The following describes two proteins that form a bound complex.

Sequence of the first protein:
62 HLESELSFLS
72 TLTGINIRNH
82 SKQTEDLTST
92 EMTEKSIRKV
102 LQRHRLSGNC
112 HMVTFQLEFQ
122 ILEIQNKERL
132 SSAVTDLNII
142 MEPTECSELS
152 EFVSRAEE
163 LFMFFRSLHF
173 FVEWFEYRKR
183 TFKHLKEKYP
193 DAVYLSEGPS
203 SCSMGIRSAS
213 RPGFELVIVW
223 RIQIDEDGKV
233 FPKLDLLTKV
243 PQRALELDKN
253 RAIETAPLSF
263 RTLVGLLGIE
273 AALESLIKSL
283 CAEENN

Contacts between the two chains:
Residue V135 in the first protein is in contact with residue G132 in the second protein (closest heavy-atom distance 2.3 Å).
Residue E228 in the first protein interacts with residue L246 in the second protein (closest heavy-atom distance 3.4 Å).
Residue H105 in the first protein contacts residue Q106 in the second protein (closest heavy-atom distance 3.6 Å).
Residue F167 in the first protein interacts with residue T111 in the second protein (closest heavy-atom distance 3.5 Å).
Residue S133 in the first protein is in contact with residue L134 in the second protein (closest heavy-atom distance 2.9 Å).
Residue G75 in the first protein is in contact with residue F110 in the second protein (closest heavy-atom distance 4.0 Å).
Residue R156 in the first protein interacts with residue E131 in the second protein (closest heavy-atom distance 3.3 Å).
Residue L107 in the first protein is in contact with residue F110 in the second protein (closest heavy-atom distance 3.4 Å).
Residue I78 in the first protein is in contact with residue F110 in the second protein (closest heavy-atom distance 3.5 Å).
Residue F167 in the first protein contacts residue F110 in the second protein (closest heavy-atom distance 3.8 Å).
Residue H81 in the first protein contacts residue K102 in the second protein (closest heavy-atom distance 3.5 Å).
Residue E66 in the first protein is in contact with residue N100 in the second protein (closest heavy-atom distance 2.8 Å).
Residue S133 in the first protein is in contact with residue N133 in the second protein (closest heavy-atom distance 3.9 Å).
Residue E159 in the first protein interacts with residue E131 in the second protein (closest heavy-atom distance 3.5 Å).
Residue F164 in the first protein contacts residue F110 in the second protein (closest heavy-atom distance 4.1 Å).
Residue D229 in the first protein interacts with residue A244 in the second protein (closest heavy-atom distance 3.2 Å).
Residue R168 in the first protein is in contact with residue N185 in the second protein (closest heavy-atom distance 2.1 Å).
Residue E175 in the first protein interacts with residue F178 in the second protein (closest heavy-atom distance 3.3 Å).
Residue K83 in the first protein contacts residue H109 in the second protein (closest heavy-atom distance 3.1 Å).
Residue K231 in the first protein is in contact with residue T243 in the second protein (closest heavy-atom distance 3.9 Å).
Residue T74 in the first protein interacts with residue F178 in the second protein (closest heavy-atom distance 3.1 Å).
Residue F164 in the first protein interacts with residue A129 in the second protein (closest heavy-atom distance 3.4 Å).
Residue L118 in the first protein is in contact with residue F110 in the second protein (closest heavy-atom distance 3.9 Å).
Residue L131 in the first protein contacts residue L135 in the second protein (closest heavy-atom distance 3.1 Å).
Residue E66 in the first protein contacts residue I104 in the second protein (closest heavy-atom distance 3.4 Å).
Residue D229 in the first protein contacts residue T245 in the second protein (closest heavy-atom distance 2.3 Å).
Residue H105 in the first protein interacts with residue H109 in the second protein (closest heavy-atom distance 3.6 Å).
Residue F164 in the first protein is in contact with residue G112 in the second protein (closest heavy-atom distance 3.5 Å).
Residue A134 in the first protein contacts residue N133 in the second protein (closest heavy-atom distance 3.8 Å).
Residue L73 in the first protein is in contact with residue V122 in the second protein (closest heavy-atom distance 3.9 Å).
Residue S133 in the first protein interacts with residue L135 in the second protein (closest heavy-atom distance 3.7 Å).
Residue L73 in the first protein is in contact with residue L113 in the second protein (closest heavy-atom distance 3.7 Å).
Residue H62 in the first protein is in contact with residue L117 in the second protein (closest heavy-atom distance 3.7 Å).
Residue R168 in the first protein contacts residue A129 in the second protein (closest heavy-atom distance 3.2 Å).
Residue S132 in the first protein is in contact with residue L135 in the second protein (closest heavy-atom distance 3.7 Å).
Residue F120 in the first protein contacts residue H109 in the second protein (closest heavy-atom distance 3.4 Å).
Residue S65 in the first protein interacts with residue L117 in the second protein (closest heavy-atom distance 3.3 Å).
Residue D229 in the first protein contacts residue T243 in the second protein (closest heavy-atom distance 3.6 Å).
Residue R168 in the first protein contacts residue T128 in the second protein (closest heavy-atom distance 4.0 Å).
Residue E66 in the first protein contacts residue L117 in the second protein (closest heavy-atom distance 3.4 Å).
Residue R168 in the first protein interacts with residue G189 in the second protein (closest heavy-atom distance 3.1 Å).
Residue L73 in the first protein is in contact with residue G115 in the second protein (closest heavy-atom distance 4.0 Å).
Residue F164 in the first protein interacts with residue S127 in the second protein (closest heavy-atom distance 2.9 Å).
Residue L107 in the first protein interacts with residue Q106 in the second protein (closest heavy-atom distance 3.9 Å).
Residue L163 in the first protein contacts residue H109 in the second protein (closest heavy-atom distance 4.1 Å).
Residue F172 in the first protein is in contact with residue E182 in the second protein (closest heavy-atom distance 3.1 Å).
Residue G75 in the first protein is in contact with residue T111 in the second protein (closest heavy-atom distance 4.0 Å).
Residue F69 in the first protein contacts residue L117 in the second protein (closest heavy-atom distance 3.8 Å).
Residue R168 in the first protein contacts residue S127 in the second protein (closest heavy-atom distance 4.1 Å).
Residue H171 in the first protein is in contact with residue C181 in the second protein (closest heavy-atom distance 4.1 Å).
Residue A134 in the first protein interacts with residue G132 in the second protein (closest heavy-atom distance 3.1 Å).
Residue F164 in the first protein contacts residue L134 in the second protein (closest heavy-atom distance 3.5 Å).
Residue L63 in the first protein interacts with residue N100 in the second protein (closest heavy-atom distance 3.2 Å).
Residue H81 in the first protein is in contact with residue A103 in the second protein (closest heavy-atom distance 3.2 Å).
Residue H81 in the first protein interacts with residue E99 in the second protein (closest heavy-atom distance 2.4 Å).
Residue E66 in the first protein interacts with residue A103 in the second protein (closest heavy-atom distance 3.7 Å).
Residue H81 in the first protein interacts with residue N100 in the second protein (closest heavy-atom distance 3.3 Å).
Residue H171 in the first protein contacts residue E182 in the second protein (closest heavy-atom distance 3.3 Å).
Residue D229 in the first protein interacts with residue L246 in the second protein (closest heavy-atom distance 4.1 Å).
Residue H171 in the first protein interacts with residue F178 in the second protein (closest heavy-atom distance 3.4 Å).

Sequence of the second protein:
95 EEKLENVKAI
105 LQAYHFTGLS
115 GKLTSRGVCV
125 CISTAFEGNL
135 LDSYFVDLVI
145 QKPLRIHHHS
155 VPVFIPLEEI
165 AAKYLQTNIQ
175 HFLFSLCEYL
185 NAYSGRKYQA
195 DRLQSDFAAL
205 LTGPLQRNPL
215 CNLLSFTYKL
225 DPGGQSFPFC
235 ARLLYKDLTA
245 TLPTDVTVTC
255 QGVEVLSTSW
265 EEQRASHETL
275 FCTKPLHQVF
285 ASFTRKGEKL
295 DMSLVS